Sequence of protein 1:
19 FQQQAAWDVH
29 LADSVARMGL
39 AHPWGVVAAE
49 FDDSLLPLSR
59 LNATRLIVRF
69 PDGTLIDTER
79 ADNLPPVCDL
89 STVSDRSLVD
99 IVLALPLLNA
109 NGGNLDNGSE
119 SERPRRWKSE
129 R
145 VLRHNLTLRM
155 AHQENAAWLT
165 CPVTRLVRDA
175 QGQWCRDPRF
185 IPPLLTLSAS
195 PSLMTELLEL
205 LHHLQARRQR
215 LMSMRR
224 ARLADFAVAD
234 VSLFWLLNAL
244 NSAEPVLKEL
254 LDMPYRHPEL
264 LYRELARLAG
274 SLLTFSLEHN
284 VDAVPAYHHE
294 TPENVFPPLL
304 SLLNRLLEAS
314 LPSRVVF

This data describes a binding interaction between two proteins.

Residue-level contacts at the interface:
Residue W238 in protein 1 interacts with residue N241 in protein 2 (closest heavy-atom distance 3.2 Å).
Residue L29 in protein 1 contacts residue D26 in protein 2 (closest heavy-atom distance 4.1 Å).
Residue Y265 in protein 1 is in contact with residue E252 in protein 2 (closest heavy-atom distance 4.1 Å).
Residue V33 in protein 1 interacts with residue R67 in protein 2 (closest heavy-atom distance 3.4 Å).
Residue A39 in protein 1 is in contact with residue M256 in protein 2 (closest heavy-atom distance 3.7 Å).
Residue R35 in protein 1 contacts residue R259 in protein 2 (closest heavy-atom distance 3.7 Å).
Residue T277 in protein 1 interacts with residue F237 in protein 2 (closest heavy-atom distance 3.8 Å).
Residue R266 in protein 1 is in contact with residue E252 in protein 2 (closest heavy-atom distance 2.8 Å).
Residue A39 in protein 1 contacts residue R259 in protein 2 (closest heavy-atom distance 3.9 Å).
Residue R270 in protein 1 contacts residue R270 in protein 2 (closest heavy-atom distance 3.5 Å).
Residue R266 in protein 1 interacts with residue L253 in protein 2 (closest heavy-atom distance 3.5 Å).
Residue R266 in protein 1 contacts residue L263 in protein 2 (closest heavy-atom distance 3.9 Å).
Residue W25 in protein 1 contacts residue A79 in protein 2 (closest heavy-atom distance 3.7 Å).
Residue H40 in protein 1 interacts with residue M256 in protein 2 (closest heavy-atom distance 3.7 Å).
Residue M36 in protein 1 interacts with residue R67 in protein 2 (closest heavy-atom distance 3.3 Å).
Residue G273 in protein 1 interacts with residue S245 in protein 2 (closest heavy-atom distance 4.3 Å).
Residue R270 in protein 1 interacts with residue V249 in protein 2 (closest heavy-atom distance 3.9 Å).
Residue M36 in protein 1 contacts residue P41 in protein 2 (closest heavy-atom distance 4.0 Å).
Residue V284 in protein 1 is in contact with residue R212 in protein 2 (closest heavy-atom distance 3.4 Å).
Residue W25 in protein 1 interacts with residue R78 in protein 2 (closest heavy-atom distance 4.1 Å).
Residue V234 in protein 1 is in contact with residue W238 in protein 2 (closest heavy-atom distance 3.8 Å).
Residue M36 in protein 1 contacts residue H260 in protein 2 (closest heavy-atom distance 2.9 Å).
Residue S274 in protein 1 contacts residue N244 in protein 2 (closest heavy-atom distance 4.3 Å).
Residue S274 in protein 1 contacts residue S245 in protein 2 (closest heavy-atom distance 3.6 Å).
Residue V33 in protein 1 contacts residue A34 in protein 2 (closest heavy-atom distance 4.0 Å).
Residue V287 in protein 1 is in contact with residue P248 in protein 2 (closest heavy-atom distance 4.3 Å).
Residue H28 in protein 1 interacts with residue R78 in protein 2 (closest heavy-atom distance 3.8 Å).
Residue G273 in protein 1 interacts with residue N244 in protein 2 (closest heavy-atom distance 3.2 Å).
Residue T277 in protein 1 is in contact with residue N244 in protein 2 (closest heavy-atom distance 3.3 Å).
Residue G37 in protein 1 contacts residue R259 in protein 2 (closest heavy-atom distance 3.7 Å).
Residue D26 in protein 1 interacts with residue D26 in protein 2 (closest heavy-atom distance 3.4 Å).
Residue H28 in protein 1 is in contact with residue L73 in protein 2 (closest heavy-atom distance 4.2 Å).
Residue E262 in protein 1 is in contact with residue R259 in protein 2 (closest heavy-atom distance 3.4 Å).
Residue V284 in protein 1 contacts residue E247 in protein 2 (closest heavy-atom distance 3.3 Å).
Residue H282 in protein 1 contacts residue M216 in protein 2 (closest heavy-atom distance 4.0 Å).
Residue T277 in protein 1 is in contact with residue N241 in protein 2 (closest heavy-atom distance 3.7 Å).
Residue L29 in protein 1 interacts with residue R67 in protein 2 (closest heavy-atom distance 4.1 Å).
Residue G37 in protein 1 is in contact with residue L263 in protein 2 (closest heavy-atom distance 4.2 Å).
Residue V231 in protein 1 interacts with residue D228 in protein 2 (closest heavy-atom distance 3.6 Å).
Residue M36 in protein 1 contacts residue L263 in protein 2 (closest heavy-atom distance 4.2 Å).
Residue N283 in protein 1 is in contact with residue M216 in protein 2 (closest heavy-atom distance 4.3 Å).
Residue M36 in protein 1 interacts with residue L189 in protein 2 (closest heavy-atom distance 3.6 Å).
Residue R35 in protein 1 is in contact with residue Y258 in protein 2 (closest heavy-atom distance 3.3 Å).
Residue D285 in protein 1 is in contact with residue R212 in protein 2 (closest heavy-atom distance 3.8 Å).
Residue R266 in protein 1 is in contact with residue V249 in protein 2 (closest heavy-atom distance 3.6 Å).
Residue V284 in protein 1 interacts with residue N244 in protein 2 (closest heavy-atom distance 3.4 Å).
Residue H28 in protein 1 interacts with residue D75 in protein 2 (closest heavy-atom distance 4.2 Å).
Residue S32 in protein 1 interacts with residue R67 in protein 2 (closest heavy-atom distance 3.2 Å).
Residue L38 in protein 1 is in contact with residue R259 in protein 2 (closest heavy-atom distance 3.7 Å).
Residue Q22 in protein 1 contacts residue D26 in protein 2 (closest heavy-atom distance 3.6 Å).
Residue V33 in protein 1 contacts residue A30 in protein 2 (closest heavy-atom distance 3.8 Å).
Residue V234 in protein 1 is in contact with residue V234 in protein 2 (closest heavy-atom distance 4.3 Å).
Residue T277 in protein 1 contacts residue L240 in protein 2 (closest heavy-atom distance 3.8 Å).
Residue S274 in protein 1 interacts with residue N241 in protein 2 (closest heavy-atom distance 2.7 Å).
Residue R270 in protein 1 contacts residue S245 in protein 2 (closest heavy-atom distance 4.0 Å).
Residue M36 in protein 1 interacts with residue R259 in protein 2 (closest heavy-atom distance 3.8 Å).
Residue R270 in protein 1 interacts with residue E267 in protein 2 (closest heavy-atom distance 2.8 Å).
Residue S32 in protein 1 contacts residue L73 in protein 2 (closest heavy-atom distance 3.6 Å).
Residue A269 in protein 1 interacts with residue P248 in protein 2 (closest heavy-atom distance 3.5 Å).
Residue M36 in protein 1 interacts with residue L38 in protein 2 (closest heavy-atom distance 3.6 Å).

Sequence of protein 2:
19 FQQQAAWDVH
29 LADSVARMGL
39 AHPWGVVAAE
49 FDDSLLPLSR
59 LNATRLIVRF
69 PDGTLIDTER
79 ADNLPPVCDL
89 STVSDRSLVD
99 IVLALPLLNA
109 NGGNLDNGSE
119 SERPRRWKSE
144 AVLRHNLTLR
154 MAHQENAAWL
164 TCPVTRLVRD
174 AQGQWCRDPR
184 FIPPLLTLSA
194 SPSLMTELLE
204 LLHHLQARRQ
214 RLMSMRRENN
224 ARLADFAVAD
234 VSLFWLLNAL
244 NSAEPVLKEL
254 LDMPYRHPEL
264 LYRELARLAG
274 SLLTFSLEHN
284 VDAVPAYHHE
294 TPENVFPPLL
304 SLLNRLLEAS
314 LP